Sequence of the first protein:
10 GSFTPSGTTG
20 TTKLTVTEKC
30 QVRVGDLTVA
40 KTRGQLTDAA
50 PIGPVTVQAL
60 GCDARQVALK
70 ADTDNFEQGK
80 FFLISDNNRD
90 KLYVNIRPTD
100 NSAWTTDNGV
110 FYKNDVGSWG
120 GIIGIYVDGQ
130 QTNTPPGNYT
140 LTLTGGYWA

These two protein chains interact to form a complex.

Sequence of the second protein:
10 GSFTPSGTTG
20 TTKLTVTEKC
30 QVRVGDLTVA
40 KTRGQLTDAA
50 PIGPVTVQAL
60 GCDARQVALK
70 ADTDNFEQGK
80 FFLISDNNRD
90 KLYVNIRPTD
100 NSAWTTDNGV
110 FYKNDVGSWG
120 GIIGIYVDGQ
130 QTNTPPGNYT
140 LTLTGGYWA

Interface contacts:
Residue G19 in the second protein interacts with residue G34 in the first protein (closest heavy-atom distance 4.4 Å).
Residue C61 in the second protein is in contact with residue K28 in the first protein (closest heavy-atom distance 4.6 Å).
Residue S15 in the second protein contacts residue C29 in the first protein (closest heavy-atom distance 2.5 Å).
Residue T143 in the second protein interacts with residue V33 in the first protein (closest heavy-atom distance 4.3 Å).
Residue G19 in the second protein interacts with residue V33 in the first protein (closest heavy-atom distance 3.6 Å).
Residue T17 in the second protein contacts residue A39 in the first protein (closest heavy-atom distance 4.1 Å).
Residue S15 in the second protein is in contact with residue E27 in the first protein (closest heavy-atom distance 2.9 Å).
Residue T17 in the second protein contacts residue V33 in the first protein (closest heavy-atom distance 2.9 Å).
Residue L59 in the second protein is in contact with residue Q30 in the first protein (closest heavy-atom distance 2.8 Å).
Residue T17 in the second protein contacts residue T37 in the first protein (closest heavy-atom distance 3.5 Å).
Residue V56 in the second protein interacts with residue V31 in the first protein (closest heavy-atom distance 3.8 Å).
Residue V54 in the second protein is in contact with residue V33 in the first protein (closest heavy-atom distance 3.5 Å).
Residue G16 in the second protein interacts with residue V31 in the first protein (closest heavy-atom distance 3.0 Å).
Residue T18 in the second protein interacts with residue V33 in the first protein (closest heavy-atom distance 3.2 Å).
Residue T55 in the second protein contacts residue D35 in the first protein (closest heavy-atom distance 4.4 Å).
Residue L59 in the second protein interacts with residue K28 in the first protein (closest heavy-atom distance 3.2 Å).
Residue T55 in the second protein is in contact with residue G34 in the first protein (closest heavy-atom distance 2.9 Å).
Residue T18 in the second protein interacts with residue N137 in the first protein (closest heavy-atom distance 4.7 Å).
Residue S15 in the second protein contacts residue T26 in the first protein (closest heavy-atom distance 3.6 Å).
Residue G16 in the second protein contacts residue Q30 in the first protein (closest heavy-atom distance 4.6 Å).
Residue Q57 in the second protein is in contact with residue Q30 in the first protein (closest heavy-atom distance 3.9 Å).
Residue T17 in the second protein contacts residue V31 in the first protein (closest heavy-atom distance 3.0 Å).
Residue V56 in the second protein interacts with residue V33 in the first protein (closest heavy-atom distance 4.7 Å).
Residue A58 in the second protein is in contact with residue R32 in the first protein (closest heavy-atom distance 4.8 Å).
Residue D62 in the second protein is in contact with residue K28 in the first protein (closest heavy-atom distance 3.7 Å).
Residue T13 in the second protein is in contact with residue E27 in the first protein (closest heavy-atom distance 3.5 Å).
Residue A67 in the second protein is in contact with residue V31 in the first protein (closest heavy-atom distance 4.2 Å).
Residue G16 in the second protein is in contact with residue T26 in the first protein (closest heavy-atom distance 3.5 Å).
Residue V54 in the second protein interacts with residue G34 in the first protein (closest heavy-atom distance 4.6 Å).
Residue Y146 in the second protein is in contact with residue E27 in the first protein (closest heavy-atom distance 2.3 Å).
Residue G144 in the second protein is in contact with residue V31 in the first protein (closest heavy-atom distance 3.5 Å).
Residue L68 in the second protein contacts residue V33 in the first protein (closest heavy-atom distance 3.3 Å).
Residue S15 in the second protein is in contact with residue V31 in the first protein (closest heavy-atom distance 2.9 Å).
Residue G145 in the second protein contacts residue V31 in the first protein (closest heavy-atom distance 3.1 Å).
Residue T17 in the second protein interacts with residue T24 in the first protein (closest heavy-atom distance 4.0 Å).
Residue T17 in the second protein interacts with residue R32 in the first protein (closest heavy-atom distance 3.3 Å).
Residue C61 in the second protein interacts with residue V31 in the first protein (closest heavy-atom distance 4.2 Å).
Residue V56 in the second protein interacts with residue R32 in the first protein (closest heavy-atom distance 3.3 Å).
Residue A58 in the second protein contacts residue Q30 in the first protein (closest heavy-atom distance 3.3 Å).
Residue G16 in the second protein is in contact with residue T24 in the first protein (closest heavy-atom distance 3.4 Å).
Residue G60 in the second protein contacts residue K28 in the first protein (closest heavy-atom distance 2.9 Å).
Residue G144 in the second protein interacts with residue V33 in the first protein (closest heavy-atom distance 3.6 Å).
Residue G16 in the second protein contacts residue R32 in the first protein (closest heavy-atom distance 4.6 Å).
Residue V66 in the second protein interacts with residue V31 in the first protein (closest heavy-atom distance 3.9 Å).
Residue G60 in the second protein is in contact with residue C29 in the first protein (closest heavy-atom distance 3.3 Å).
Residue T55 in the second protein interacts with residue V33 in the first protein (closest heavy-atom distance 3.3 Å).
Residue A58 in the second protein is in contact with residue V31 in the first protein (closest heavy-atom distance 4.2 Å).
Residue L142 in the second protein is in contact with residue V33 in the first protein (closest heavy-atom distance 3.8 Å).
Residue Q57 in the second protein contacts residue V31 in the first protein (closest heavy-atom distance 3.9 Å).
Residue P14 in the second protein contacts residue P135 in the first protein (closest heavy-atom distance 3.7 Å).
Residue C61 in the second protein contacts residue Q30 in the first protein (closest heavy-atom distance 3.5 Å).
Residue R64 in the second protein contacts residue C29 in the first protein (closest heavy-atom distance 3.9 Å).
Residue S15 in the second protein is in contact with residue Q30 in the first protein (closest heavy-atom distance 3.7 Å).
Residue C61 in the second protein is in contact with residue C29 in the first protein (closest heavy-atom distance 2.0 Å).
Residue Q57 in the second protein interacts with residue R32 in the first protein (closest heavy-atom distance 2.9 Å).
Residue T55 in the second protein is in contact with residue R32 in the first protein (closest heavy-atom distance 3.8 Å).
Residue L59 in the second protein contacts residue C29 in the first protein (closest heavy-atom distance 3.5 Å).
Residue L59 in the second protein is in contact with residue R32 in the first protein (closest heavy-atom distance 3.8 Å).
Residue L68 in the second protein interacts with residue V31 in the first protein (closest heavy-atom distance 4.5 Å).
Residue Y146 in the second protein contacts residue C29 in the first protein (closest heavy-atom distance 3.7 Å).